This data describes a binding interaction between two proteins.

Sequence of protein 2:
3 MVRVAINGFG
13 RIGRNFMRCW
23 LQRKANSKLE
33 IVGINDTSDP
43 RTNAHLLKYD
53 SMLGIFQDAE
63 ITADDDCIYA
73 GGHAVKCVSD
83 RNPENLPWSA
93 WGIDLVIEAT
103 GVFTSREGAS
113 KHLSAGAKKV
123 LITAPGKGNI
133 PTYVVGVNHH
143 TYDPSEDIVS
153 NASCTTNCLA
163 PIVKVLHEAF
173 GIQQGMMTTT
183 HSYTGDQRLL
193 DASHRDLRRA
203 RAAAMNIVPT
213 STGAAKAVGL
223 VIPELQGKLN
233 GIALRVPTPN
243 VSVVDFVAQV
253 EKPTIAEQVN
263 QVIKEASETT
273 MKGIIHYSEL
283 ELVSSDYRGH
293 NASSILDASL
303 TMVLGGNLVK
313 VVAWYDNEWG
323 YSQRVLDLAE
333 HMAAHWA

Residue-level contacts at the interface:
Residue N131 in protein 2 interacts with residue D35 in protein 1 (closest heavy-atom distance 3.4 Å).
Residue N131 in protein 2 is in contact with residue H106 in protein 1 (closest heavy-atom distance 4.6 Å).
Residue N131 in protein 2 contacts residue F36 in protein 1 (closest heavy-atom distance 4.0 Å).
Residue G130 in protein 2 interacts with residue D35 in protein 1 (closest heavy-atom distance 4.6 Å).

Sequence of protein 1:
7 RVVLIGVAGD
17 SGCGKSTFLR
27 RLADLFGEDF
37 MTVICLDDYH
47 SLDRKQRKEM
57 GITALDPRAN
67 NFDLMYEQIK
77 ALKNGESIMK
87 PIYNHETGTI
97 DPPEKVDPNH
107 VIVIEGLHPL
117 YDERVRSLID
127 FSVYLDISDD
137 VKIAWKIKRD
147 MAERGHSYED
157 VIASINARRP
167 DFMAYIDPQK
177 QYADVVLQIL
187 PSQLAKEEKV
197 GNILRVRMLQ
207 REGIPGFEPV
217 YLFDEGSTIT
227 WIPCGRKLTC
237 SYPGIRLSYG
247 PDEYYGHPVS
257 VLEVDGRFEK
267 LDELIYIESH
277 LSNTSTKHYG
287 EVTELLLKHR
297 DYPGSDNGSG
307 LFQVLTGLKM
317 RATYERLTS